These two protein chains interact to form a complex.

Contacts between the two chains:
Residue T313 in protein 1 is in contact with residue N49 in protein 2 (closest heavy-atom distance 4.0 Å).
Residue E321 in protein 1 contacts residue K55 in protein 2 (closest heavy-atom distance 3.2 Å).
Residue S250 in protein 1 contacts residue V60 in protein 2 (closest heavy-atom distance 3.7 Å).
Residue L330 in protein 1 contacts residue F29 in protein 2 (closest heavy-atom distance 3.5 Å).
Residue S250 in protein 1 contacts residue E64 in protein 2 (closest heavy-atom distance 2.6 Å).
Residue V334 in protein 1 contacts residue F29 in protein 2 (closest heavy-atom distance 3.0 Å).
Residue N96 in protein 1 interacts with residue N68 in protein 2 (closest heavy-atom distance 3.1 Å).
Residue F331 in protein 1 is in contact with residue L36 in protein 2 (closest heavy-atom distance 3.8 Å).
Residue L317 in protein 1 is in contact with residue N49 in protein 2 (closest heavy-atom distance 3.4 Å).
Residue E247 in protein 1 contacts residue E64 in protein 2 (closest heavy-atom distance 3.5 Å).
Residue V324 in protein 1 is in contact with residue Y59 in protein 2 (closest heavy-atom distance 3.6 Å).
Residue V324 in protein 1 interacts with residue L42 in protein 2 (closest heavy-atom distance 3.8 Å).
Residue I307 in protein 1 is in contact with residue P51 in protein 2 (closest heavy-atom distance 3.8 Å).
Residue V320 in protein 1 contacts residue W45 in protein 2 (closest heavy-atom distance 3.8 Å).
Residue E378 in protein 1 interacts with residue F29 in protein 2 (closest heavy-atom distance 3.8 Å).
Residue T313 in protein 1 is in contact with residue Q16 in protein 2 (closest heavy-atom distance 3.1 Å).
Residue F331 in protein 1 interacts with residue A39 in protein 2 (closest heavy-atom distance 3.8 Å).
Residue F331 in protein 1 interacts with residue N35 in protein 2 (closest heavy-atom distance 3.5 Å).
Residue V312 in protein 1 contacts residue I15 in protein 2 (closest heavy-atom distance 3.5 Å).
Residue E321 in protein 1 contacts residue Y59 in protein 2 (closest heavy-atom distance 2.1 Å).
Residue M327 in protein 1 interacts with residue L27 in protein 2 (closest heavy-atom distance 3.3 Å).
Residue F246 in protein 1 interacts with residue H67 in protein 2 (closest heavy-atom distance 3.9 Å).
Residue A323 in protein 1 interacts with residue L42 in protein 2 (closest heavy-atom distance 3.8 Å).
Residue T316 in protein 1 interacts with residue W45 in protein 2 (closest heavy-atom distance 3.2 Å).
Residue S250 in protein 1 is in contact with residue N61 in protein 2 (closest heavy-atom distance 3.9 Å).
Residue K333 in protein 1 interacts with residue F29 in protein 2 (closest heavy-atom distance 3.9 Å).
Residue T375 in protein 1 is in contact with residue F29 in protein 2 (closest heavy-atom distance 3.8 Å).
Residue A335 in protein 1 contacts residue Q31 in protein 2 (closest heavy-atom distance 4.1 Å).
Residue V334 in protein 1 is in contact with residue Q31 in protein 2 (closest heavy-atom distance 3.6 Å).
Residue P92 in protein 1 contacts residue Y72 in protein 2 (closest heavy-atom distance 3.6 Å).
Residue R412 in protein 1 interacts with residue K55 in protein 2 (closest heavy-atom distance 4.1 Å).
Residue M327 in protein 1 is in contact with residue N35 in protein 2 (closest heavy-atom distance 3.3 Å).
Residue E247 in protein 1 is in contact with residue H67 in protein 2 (closest heavy-atom distance 3.4 Å).
Residue Y418 in protein 1 interacts with residue H52 in protein 2 (closest heavy-atom distance 2.8 Å).
Residue Q245 in protein 1 interacts with residue H67 in protein 2 (closest heavy-atom distance 3.3 Å).
Residue L317 in protein 1 is in contact with residue W45 in protein 2 (closest heavy-atom distance 3.6 Å).
Residue K326 in protein 1 interacts with residue F24 in protein 2 (closest heavy-atom distance 3.3 Å).
Residue I90 in protein 1 interacts with residue R76 in protein 2 (closest heavy-atom distance 4.0 Å).
Residue S373 in protein 1 interacts with residue N26 in protein 2 (closest heavy-atom distance 3.5 Å).
Residue L330 in protein 1 contacts residue P28 in protein 2 (closest heavy-atom distance 3.7 Å).
Residue Y413 in protein 1 is in contact with residue H52 in protein 2 (closest heavy-atom distance 3.5 Å).
Residue Y413 in protein 1 contacts residue Y46 in protein 2 (closest heavy-atom distance 3.0 Å).
Residue V320 in protein 1 interacts with residue L42 in protein 2 (closest heavy-atom distance 3.4 Å).
Residue E377 in protein 1 interacts with residue F29 in protein 2 (closest heavy-atom distance 3.6 Å).
Residue D319 in protein 1 is in contact with residue H21 in protein 2 (closest heavy-atom distance 3.7 Å).
Residue D328 in protein 1 interacts with residue R43 in protein 2 (closest heavy-atom distance 2.5 Å).
Residue V324 in protein 1 contacts residue R43 in protein 2 (closest heavy-atom distance 3.5 Å).
Residue Y424 in protein 1 is in contact with residue I14 in protein 2 (closest heavy-atom distance 3.7 Å).
Residue R412 in protein 1 is in contact with residue H52 in protein 2 (closest heavy-atom distance 2.9 Å).
Residue L317 in protein 1 interacts with residue S50 in protein 2 (closest heavy-atom distance 3.7 Å).
Residue F246 in protein 1 is in contact with residue N71 in protein 2 (closest heavy-atom distance 3.8 Å).
Residue F331 in protein 1 is in contact with residue Q31 in protein 2 (closest heavy-atom distance 3.7 Å).
Residue P249 in protein 1 is in contact with residue E64 in protein 2 (closest heavy-atom distance 3.4 Å).
Residue Q245 in protein 1 interacts with residue N71 in protein 2 (closest heavy-atom distance 3.2 Å).
Residue E321 in protein 1 is in contact with residue Y46 in protein 2 (closest heavy-atom distance 4.1 Å).
Residue T248 in protein 1 interacts with residue E64 in protein 2 (closest heavy-atom distance 3.5 Å).
Residue V312 in protein 1 is in contact with residue Q16 in protein 2 (closest heavy-atom distance 3.6 Å).
Residue L317 in protein 1 interacts with residue Y46 in protein 2 (closest heavy-atom distance 3.6 Å).
Residue Y381 in protein 1 interacts with residue F29 in protein 2 (closest heavy-atom distance 3.9 Å).
Residue V320 in protein 1 interacts with residue Y46 in protein 2 (closest heavy-atom distance 3.7 Å).

Sequence of protein 2:
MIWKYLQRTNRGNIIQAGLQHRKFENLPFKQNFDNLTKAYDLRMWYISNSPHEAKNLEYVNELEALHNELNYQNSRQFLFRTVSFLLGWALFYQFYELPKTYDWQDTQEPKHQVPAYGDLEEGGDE

Sequence of protein 1:
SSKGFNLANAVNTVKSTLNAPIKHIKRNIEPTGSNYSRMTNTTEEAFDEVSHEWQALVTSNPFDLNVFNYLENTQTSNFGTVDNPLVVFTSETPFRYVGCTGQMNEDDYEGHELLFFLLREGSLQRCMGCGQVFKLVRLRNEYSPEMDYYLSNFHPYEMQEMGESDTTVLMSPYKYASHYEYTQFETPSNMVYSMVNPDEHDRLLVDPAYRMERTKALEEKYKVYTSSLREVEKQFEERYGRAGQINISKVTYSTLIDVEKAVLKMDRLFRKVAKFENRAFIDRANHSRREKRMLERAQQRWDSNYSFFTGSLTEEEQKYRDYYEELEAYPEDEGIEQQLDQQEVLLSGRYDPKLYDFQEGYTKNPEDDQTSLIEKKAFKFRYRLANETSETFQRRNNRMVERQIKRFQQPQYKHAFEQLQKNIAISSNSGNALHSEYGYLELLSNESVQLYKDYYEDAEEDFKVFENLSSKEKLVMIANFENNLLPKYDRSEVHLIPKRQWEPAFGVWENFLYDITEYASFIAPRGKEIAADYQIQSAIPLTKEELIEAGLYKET